Sequence of chain B:
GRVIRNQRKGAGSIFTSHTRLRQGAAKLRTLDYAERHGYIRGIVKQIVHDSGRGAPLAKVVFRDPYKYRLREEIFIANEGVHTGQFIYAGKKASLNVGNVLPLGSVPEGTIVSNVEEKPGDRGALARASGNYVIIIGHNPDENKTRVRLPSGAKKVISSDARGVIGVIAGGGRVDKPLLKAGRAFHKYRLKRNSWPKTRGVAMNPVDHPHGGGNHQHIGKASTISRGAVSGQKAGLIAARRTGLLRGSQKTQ

Residue-level contacts at the interface:
Residue V478 in chain A is in contact with residue K251 in chain B (closest heavy-atom distance 3.5 Å).
Residue K476 in chain A is in contact with residue K251 in chain B (closest heavy-atom distance 4.9 Å).
Residue I445 in chain A is in contact with residue Q253 in chain B (closest heavy-atom distance 4.0 Å).
Residue N479 in chain A contacts residue K251 in chain B (closest heavy-atom distance 4.1 Å).
Residue G472 in chain A interacts with residue L246 in chain B (closest heavy-atom distance 4.7 Å).
Residue G477 in chain A contacts residue T252 in chain B (closest heavy-atom distance 4.0 Å).
Residue G477 in chain A interacts with residue K251 in chain B (closest heavy-atom distance 3.8 Å).

Sequence of chain A:
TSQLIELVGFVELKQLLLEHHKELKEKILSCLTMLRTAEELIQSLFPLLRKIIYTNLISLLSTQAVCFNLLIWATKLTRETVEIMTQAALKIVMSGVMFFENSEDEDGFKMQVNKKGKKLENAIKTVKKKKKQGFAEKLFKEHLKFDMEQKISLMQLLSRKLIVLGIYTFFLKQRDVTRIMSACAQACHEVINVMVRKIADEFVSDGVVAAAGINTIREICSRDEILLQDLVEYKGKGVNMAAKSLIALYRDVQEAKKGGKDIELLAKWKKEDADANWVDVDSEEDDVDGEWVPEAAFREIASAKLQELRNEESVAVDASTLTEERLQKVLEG

The following describes two proteins that form a bound complex.